Sequence of protein 1:
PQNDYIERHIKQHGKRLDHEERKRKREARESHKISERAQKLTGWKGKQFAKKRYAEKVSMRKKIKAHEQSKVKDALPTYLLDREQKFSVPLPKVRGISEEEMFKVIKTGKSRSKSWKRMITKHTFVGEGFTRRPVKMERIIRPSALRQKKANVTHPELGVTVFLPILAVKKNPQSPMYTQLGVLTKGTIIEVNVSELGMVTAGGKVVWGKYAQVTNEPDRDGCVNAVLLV

The following describes two proteins that form a bound complex.

Residue-level contacts at the interface:
Residue F38 in protein 2 interacts with residue M168 in protein 1 (closest heavy-atom distance 3.6 Å).
Residue F78 in protein 2 contacts residue S119 in protein 1 (closest heavy-atom distance 3.6 Å).
Residue I66 in protein 2 interacts with residue S129 in protein 1 (closest heavy-atom distance 3.6 Å).
Residue P67 in protein 2 is in contact with residue I128 in protein 1 (closest heavy-atom distance 3.2 Å).
Residue Y42 in protein 2 contacts residue K167 in protein 1 (closest heavy-atom distance 3.4 Å).
Residue P73 in protein 2 interacts with residue F118 in protein 1 (closest heavy-atom distance 3.1 Å).
Residue Q62 in protein 2 interacts with residue E130 in protein 1 (closest heavy-atom distance 3.6 Å).
Residue K217 in protein 2 is in contact with residue R163 in protein 1 (closest heavy-atom distance 3.5 Å).
Residue K253 in protein 2 interacts with residue T162 in protein 1 (closest heavy-atom distance 3.6 Å).
Residue K112 in protein 2 is in contact with residue L198 in protein 1 (closest heavy-atom distance 3.4 Å).
Residue Q62 in protein 2 is in contact with residue V136 in protein 1 (closest heavy-atom distance 3.2 Å).
Residue K112 in protein 2 contacts residue W239 in protein 1 (closest heavy-atom distance 3.4 Å).
Residue V83 in protein 2 is in contact with residue W239 in protein 1 (closest heavy-atom distance 3.4 Å).
Residue S221 in protein 2 is in contact with residue R163 in protein 1 (closest heavy-atom distance 3.5 Å).
Residue Y42 in protein 2 interacts with residue K145 in protein 1 (closest heavy-atom distance 3.6 Å).
Residue I66 in protein 2 is in contact with residue G127 in protein 1 (closest heavy-atom distance 3.5 Å).
Residue N80 in protein 2 is in contact with residue V238 in protein 1 (closest heavy-atom distance 3.5 Å).
Residue Y42 in protein 2 interacts with residue W147 in protein 1 (closest heavy-atom distance 3.5 Å).
Residue R82 in protein 2 contacts residue W239 in protein 1 (closest heavy-atom distance 3.3 Å).
Residue D63 in protein 2 contacts residue E130 in protein 1 (closest heavy-atom distance 3.0 Å).
Residue V71 in protein 2 contacts residue I220 in protein 1 (closest heavy-atom distance 3.6 Å).
Residue G45 in protein 2 interacts with residue R149 in protein 1 (closest heavy-atom distance 3.7 Å).
Residue V83 in protein 2 contacts residue V237 in protein 1 (closest heavy-atom distance 3.3 Å).
Residue S222 in protein 2 is in contact with residue T162 in protein 1 (closest heavy-atom distance 3.3 Å).
Residue D220 in protein 2 contacts residue T162 in protein 1 (closest heavy-atom distance 3.2 Å).
Residue Q315 in protein 2 is in contact with residue P165 in protein 1 (closest heavy-atom distance 3.6 Å).
Residue F78 in protein 2 is in contact with residue L260 in protein 1 (closest heavy-atom distance 3.6 Å).
Residue S221 in protein 2 interacts with residue T162 in protein 1 (closest heavy-atom distance 3.5 Å).
Residue T81 in protein 2 is in contact with residue Y242 in protein 1 (closest heavy-atom distance 3.3 Å).
Residue R82 in protein 2 contacts residue E222 in protein 1 (closest heavy-atom distance 3.2 Å).
Residue D68 in protein 2 contacts residue K124 in protein 1 (closest heavy-atom distance 3.0 Å).
Residue A69 in protein 2 interacts with residue K124 in protein 1 (closest heavy-atom distance 3.3 Å).
Residue I84 in protein 2 is in contact with residue V237 in protein 1 (closest heavy-atom distance 3.3 Å).
Residue W77 in protein 2 interacts with residue Y242 in protein 1 (closest heavy-atom distance 3.5 Å).
Residue Y355 in protein 2 is in contact with residue V166 in protein 1 (closest heavy-atom distance 3.6 Å).
Residue D74 in protein 2 contacts residue F118 in protein 1 (closest heavy-atom distance 3.2 Å).
Residue I84 in protein 2 contacts residue K236 in protein 1 (closest heavy-atom distance 2.5 Å).
Residue H252 in protein 2 is in contact with residue F161 in protein 1 (closest heavy-atom distance 3.6 Å).
Residue R75 in protein 2 contacts residue F118 in protein 1 (closest heavy-atom distance 3.3 Å).
Residue D220 in protein 2 contacts residue S175 in protein 1 (closest heavy-atom distance 3.4 Å).
Residue Y355 in protein 2 is in contact with residue P165 in protein 1 (closest heavy-atom distance 3.5 Å).
Residue Q62 in protein 2 is in contact with residue F134 in protein 1 (closest heavy-atom distance 3.2 Å).
Residue P114 in protein 2 is in contact with residue W239 in protein 1 (closest heavy-atom distance 3.6 Å).
Residue D220 in protein 2 is in contact with residue R163 in protein 1 (closest heavy-atom distance 3.0 Å).
Residue T81 in protein 2 is in contact with residue G240 in protein 1 (closest heavy-atom distance 2.9 Å).
Residue S60 in protein 2 is in contact with residue R149 in protein 1 (closest heavy-atom distance 2.7 Å).
Residue F78 in protein 2 interacts with residue V261 in protein 1 (closest heavy-atom distance 3.0 Å).
Residue F363 in protein 2 is in contact with residue P165 in protein 1 (closest heavy-atom distance 3.6 Å).
Residue R70 in protein 2 interacts with residue K124 in protein 1 (closest heavy-atom distance 3.5 Å).
Residue W353 in protein 2 interacts with residue V166 in protein 1 (closest heavy-atom distance 3.2 Å).
Residue F61 in protein 2 is in contact with residue E130 in protein 1 (closest heavy-atom distance 3.6 Å).
Residue M41 in protein 2 contacts residue W147 in protein 1 (closest heavy-atom distance 3.5 Å).
Residue T81 in protein 2 interacts with residue E222 in protein 1 (closest heavy-atom distance 2.9 Å).
Residue G45 in protein 2 contacts residue S146 in protein 1 (closest heavy-atom distance 3.2 Å).
Residue A69 in protein 2 is in contact with residue V125 in protein 1 (closest heavy-atom distance 3.1 Å).
Residue P67 in protein 2 is in contact with residue Q205 in protein 1 (closest heavy-atom distance 3.4 Å).
Residue D223 in protein 2 interacts with residue T162 in protein 1 (closest heavy-atom distance 3.3 Å).
Residue D220 in protein 2 is in contact with residue R178 in protein 1 (closest heavy-atom distance 3.2 Å).
Residue N80 in protein 2 interacts with residue K241 in protein 1 (closest heavy-atom distance 3.1 Å).
Residue V71 in protein 2 interacts with residue V120 in protein 1 (closest heavy-atom distance 3.6 Å).

Sequence of protein 2:
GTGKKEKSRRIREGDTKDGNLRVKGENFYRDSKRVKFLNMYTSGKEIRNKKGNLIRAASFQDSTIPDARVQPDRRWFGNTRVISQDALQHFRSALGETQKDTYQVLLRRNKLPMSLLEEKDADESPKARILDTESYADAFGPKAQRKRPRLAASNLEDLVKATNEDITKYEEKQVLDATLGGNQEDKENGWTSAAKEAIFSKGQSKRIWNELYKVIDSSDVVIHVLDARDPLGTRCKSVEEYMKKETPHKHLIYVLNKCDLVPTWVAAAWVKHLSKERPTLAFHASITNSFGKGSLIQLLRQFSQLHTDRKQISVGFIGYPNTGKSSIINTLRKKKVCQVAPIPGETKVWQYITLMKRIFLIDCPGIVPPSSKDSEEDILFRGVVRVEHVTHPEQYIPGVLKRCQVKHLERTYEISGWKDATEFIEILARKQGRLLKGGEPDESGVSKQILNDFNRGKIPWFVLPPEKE